Residue-level contacts at the interface:
Residue L345 in the first protein contacts residue V186 in the second protein (closest heavy-atom distance 3.5 Å).
Residue W203 in the first protein interacts with residue H51 in the second protein (closest heavy-atom distance 3.6 Å).
Residue S187 in the first protein interacts with residue R110 in the second protein (closest heavy-atom distance 2.3 Å).
Residue R148 in the first protein contacts residue W207 in the second protein (closest heavy-atom distance 3.1 Å).
Residue W364 in the first protein interacts with residue F94 in the second protein (closest heavy-atom distance 3.6 Å).
Residue I242 in the first protein is in contact with residue D198 in the second protein (closest heavy-atom distance 3.6 Å).
Residue Q165 in the first protein is in contact with residue Y144 in the second protein (closest heavy-atom distance 3.0 Å).
Residue K190 in the first protein contacts residue R44 in the second protein (closest heavy-atom distance 3.7 Å).
Residue T151 in the first protein is in contact with residue W207 in the second protein (closest heavy-atom distance 3.6 Å).
Residue F352 in the first protein contacts residue C253 in the second protein (closest heavy-atom distance 3.5 Å).
Residue Q165 in the first protein interacts with residue D145 in the second protein (closest heavy-atom distance 3.6 Å).
Residue I147 in the first protein is in contact with residue W207 in the second protein (closest heavy-atom distance 3.5 Å).
Residue H185 in the first protein interacts with residue S109 in the second protein (closest heavy-atom distance 3.2 Å).
Residue I188 in the first protein contacts residue R44 in the second protein (closest heavy-atom distance 3.0 Å).
Residue S189 in the first protein is in contact with residue R44 in the second protein (closest heavy-atom distance 3.4 Å).
Residue R148 in the first protein contacts residue G203 in the second protein (closest heavy-atom distance 3.2 Å).
Residue F239 in the first protein contacts residue D198 in the second protein (closest heavy-atom distance 3.1 Å).
Residue L345 in the first protein is in contact with residue N191 in the second protein (closest heavy-atom distance 3.1 Å).
Residue P183 in the first protein contacts residue D107 in the second protein (closest heavy-atom distance 3.4 Å).
Residue G341 in the first protein is in contact with residue V186 in the second protein (closest heavy-atom distance 3.5 Å).
Residue P183 in the first protein interacts with residue F106 in the second protein (closest heavy-atom distance 3.6 Å).
Residue T184 in the first protein interacts with residue D107 in the second protein (closest heavy-atom distance 3.5 Å).
Residue Q165 in the first protein is in contact with residue F53 in the second protein (closest heavy-atom distance 3.5 Å).
Residue S351 in the first protein contacts residue R249 in the second protein (closest heavy-atom distance 3.4 Å).
Residue L166 in the first protein contacts residue D145 in the second protein (closest heavy-atom distance 3.1 Å).
Residue H185 in the first protein contacts residue R110 in the second protein (closest heavy-atom distance 3.6 Å).
Residue I141 in the first protein is in contact with residue L200 in the second protein (closest heavy-atom distance 3.2 Å).
Residue I188 in the first protein interacts with residue L113 in the second protein (closest heavy-atom distance 3.7 Å).
Residue I242 in the first protein is in contact with residue G202 in the second protein (closest heavy-atom distance 3.3 Å).
Residue H185 in the first protein contacts residue E108 in the second protein (closest heavy-atom distance 3.5 Å).
Residue R148 in the first protein interacts with residue S206 in the second protein (closest heavy-atom distance 3.2 Å).
Residue Y137 in the first protein is in contact with residue L200 in the second protein (closest heavy-atom distance 2.4 Å).
Residue I188 in the first protein is in contact with residue R110 in the second protein (closest heavy-atom distance 3.5 Å).
Residue L166 in the first protein contacts residue I146 in the second protein (closest heavy-atom distance 3.6 Å).
Residue L182 in the first protein contacts residue F106 in the second protein (closest heavy-atom distance 3.6 Å).
Residue R238 in the first protein interacts with residue N191 in the second protein (closest heavy-atom distance 2.5 Å).
Residue L182 in the first protein is in contact with residue F47 in the second protein (closest heavy-atom distance 3.7 Å).
Residue N160 in the first protein interacts with residue V85 in the second protein (closest heavy-atom distance 3.3 Å).
Residue E175 in the first protein contacts residue S54 in the second protein (closest heavy-atom distance 2.7 Å).
Residue W364 in the first protein contacts residue A87 in the second protein (closest heavy-atom distance 2.9 Å).
Residue W364 in the first protein interacts with residue V85 in the second protein (closest heavy-atom distance 3.6 Å).
Residue W203 in the first protein is in contact with residue Y50 in the second protein (closest heavy-atom distance 3.4 Å).
Residue H185 in the first protein contacts residue R44 in the second protein (closest heavy-atom distance 2.7 Å).
Residue E175 in the first protein contacts residue F53 in the second protein (closest heavy-atom distance 3.2 Å).
Residue P183 in the first protein is in contact with residue A45 in the second protein (closest heavy-atom distance 3.1 Å).
Residue H342 in the first protein interacts with residue V186 in the second protein (closest heavy-atom distance 3.5 Å).
Residue Y176 in the first protein contacts residue F53 in the second protein (closest heavy-atom distance 3.6 Å).
Residue P158 in the first protein is in contact with residue G252 in the second protein (closest heavy-atom distance 3.5 Å).
Residue P347 in the first protein is in contact with residue E183 in the second protein (closest heavy-atom distance 3.6 Å).
Residue R167 in the first protein contacts residue D145 in the second protein (closest heavy-atom distance 3.1 Å).
Residue R167 in the first protein is in contact with residue Y144 in the second protein (closest heavy-atom distance 3.6 Å).
Residue Y176 in the first protein interacts with residue H51 in the second protein (closest heavy-atom distance 2.6 Å).
Residue W364 in the first protein interacts with residue R89 in the second protein (closest heavy-atom distance 3.5 Å).
Residue H162 in the first protein is in contact with residue H51 in the second protein (closest heavy-atom distance 3.4 Å).
Residue H162 in the first protein contacts residue S255 in the second protein (closest heavy-atom distance 3.4 Å).
Residue L163 in the first protein interacts with residue R101 in the second protein (closest heavy-atom distance 3.1 Å).
Residue P173 in the first protein interacts with residue Y55 in the second protein (closest heavy-atom distance 3.6 Å).
Residue T184 in the first protein interacts with residue R44 in the second protein (closest heavy-atom distance 3.4 Å).
Residue H162 in the first protein is in contact with residue L254 in the second protein (closest heavy-atom distance 3.2 Å).
Residue S164 in the first protein contacts residue P83 in the second protein (closest heavy-atom distance 3.5 Å).

Sequence of the first protein:
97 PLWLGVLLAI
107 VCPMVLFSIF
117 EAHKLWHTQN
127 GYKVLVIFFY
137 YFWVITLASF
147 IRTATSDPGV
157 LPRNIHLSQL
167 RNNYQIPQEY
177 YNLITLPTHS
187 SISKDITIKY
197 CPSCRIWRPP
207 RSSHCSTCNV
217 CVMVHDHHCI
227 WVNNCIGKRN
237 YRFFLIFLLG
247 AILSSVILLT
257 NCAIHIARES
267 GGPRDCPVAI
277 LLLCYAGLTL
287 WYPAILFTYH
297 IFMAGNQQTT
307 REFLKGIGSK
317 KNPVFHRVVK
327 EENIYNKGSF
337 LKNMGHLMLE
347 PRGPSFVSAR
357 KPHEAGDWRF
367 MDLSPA

Sequence of the second protein:
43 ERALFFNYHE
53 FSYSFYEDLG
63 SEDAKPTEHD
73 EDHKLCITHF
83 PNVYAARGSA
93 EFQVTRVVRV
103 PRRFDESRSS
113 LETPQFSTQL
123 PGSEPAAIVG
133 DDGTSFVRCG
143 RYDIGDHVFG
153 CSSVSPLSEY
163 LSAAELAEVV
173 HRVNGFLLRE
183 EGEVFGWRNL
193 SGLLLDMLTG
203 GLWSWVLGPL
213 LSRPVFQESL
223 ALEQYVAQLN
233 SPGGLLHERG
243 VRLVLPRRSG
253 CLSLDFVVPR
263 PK

This data describes a binding interaction between two proteins.